This data describes a binding interaction between two proteins.

Sequence of protein 1:
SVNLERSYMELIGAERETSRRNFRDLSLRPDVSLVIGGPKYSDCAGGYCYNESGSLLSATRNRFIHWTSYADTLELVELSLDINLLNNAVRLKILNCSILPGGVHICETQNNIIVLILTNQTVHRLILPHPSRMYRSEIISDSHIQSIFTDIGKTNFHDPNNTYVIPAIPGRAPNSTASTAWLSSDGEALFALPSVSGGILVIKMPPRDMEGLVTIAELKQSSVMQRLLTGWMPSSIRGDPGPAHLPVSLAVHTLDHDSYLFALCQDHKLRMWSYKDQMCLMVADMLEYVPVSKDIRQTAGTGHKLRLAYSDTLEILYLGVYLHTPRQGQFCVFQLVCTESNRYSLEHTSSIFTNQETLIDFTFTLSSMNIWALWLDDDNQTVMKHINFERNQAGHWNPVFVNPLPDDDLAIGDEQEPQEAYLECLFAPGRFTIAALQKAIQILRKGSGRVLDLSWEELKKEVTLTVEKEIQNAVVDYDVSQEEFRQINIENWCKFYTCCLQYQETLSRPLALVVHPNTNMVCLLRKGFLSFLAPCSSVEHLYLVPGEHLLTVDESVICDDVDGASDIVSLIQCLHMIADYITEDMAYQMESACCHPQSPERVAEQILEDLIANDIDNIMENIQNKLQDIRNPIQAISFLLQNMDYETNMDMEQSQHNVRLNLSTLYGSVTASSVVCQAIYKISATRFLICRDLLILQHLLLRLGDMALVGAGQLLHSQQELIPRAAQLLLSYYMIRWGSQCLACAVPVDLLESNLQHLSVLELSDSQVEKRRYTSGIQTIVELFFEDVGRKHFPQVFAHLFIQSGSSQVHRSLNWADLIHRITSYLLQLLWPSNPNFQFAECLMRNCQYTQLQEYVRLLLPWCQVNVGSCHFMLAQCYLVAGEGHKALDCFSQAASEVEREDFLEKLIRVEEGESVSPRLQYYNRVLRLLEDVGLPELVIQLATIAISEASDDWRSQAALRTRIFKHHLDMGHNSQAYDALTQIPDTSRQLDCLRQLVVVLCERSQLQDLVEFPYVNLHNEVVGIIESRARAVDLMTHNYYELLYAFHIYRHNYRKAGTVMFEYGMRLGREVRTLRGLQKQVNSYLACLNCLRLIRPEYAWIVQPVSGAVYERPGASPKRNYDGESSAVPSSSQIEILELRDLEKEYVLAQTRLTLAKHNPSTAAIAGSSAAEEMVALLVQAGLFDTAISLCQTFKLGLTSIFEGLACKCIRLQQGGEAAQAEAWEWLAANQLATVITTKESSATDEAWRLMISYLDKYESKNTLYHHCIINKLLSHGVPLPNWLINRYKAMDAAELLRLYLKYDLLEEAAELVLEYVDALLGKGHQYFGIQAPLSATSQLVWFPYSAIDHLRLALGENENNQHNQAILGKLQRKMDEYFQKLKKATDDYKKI

Contacts between the two chains:
Residue Q136 in protein 1 interacts with residue P259 in protein 2 (closest heavy-atom distance 2.9 Å).
Residue K55 in protein 1 interacts with residue N331 in protein 2 (closest heavy-atom distance 3.3 Å).
Residue Q136 in protein 1 is in contact with residue A260 in protein 2 (closest heavy-atom distance 3.4 Å).
Residue L261 in protein 1 is in contact with residue G245 in protein 2 (closest heavy-atom distance 3.3 Å).
Residue D393 in protein 1 is in contact with residue D142 in protein 2 (closest heavy-atom distance 3.0 Å).
Residue T373 in protein 1 is in contact with residue D142 in protein 2 (closest heavy-atom distance 2.6 Å).
Residue E485 in protein 1 is in contact with residue P65 in protein 2 (closest heavy-atom distance 3.3 Å).
Residue R187 in protein 1 interacts with residue E262 in protein 2 (closest heavy-atom distance 3.2 Å).
Residue I458 in protein 1 interacts with residue A436 in protein 2 (closest heavy-atom distance 3.2 Å).
Residue A259 in protein 1 is in contact with residue R248 in protein 2 (closest heavy-atom distance 3.4 Å).
Residue T513 in protein 1 contacts residue D439 in protein 2 (closest heavy-atom distance 3.2 Å).
Residue R187 in protein 1 interacts with residue P259 in protein 2 (closest heavy-atom distance 3.2 Å).
Residue R187 in protein 1 interacts with residue V261 in protein 2 (closest heavy-atom distance 3.3 Å).
Residue Q281 in protein 1 is in contact with residue G247 in protein 2 (closest heavy-atom distance 3.3 Å).
Residue N507 in protein 1 contacts residue P65 in protein 2 (closest heavy-atom distance 3.1 Å).
Residue D87 in protein 1 contacts residue W349 in protein 2 (closest heavy-atom distance 3.4 Å).
Residue C514 in protein 1 is in contact with residue D439 in protein 2 (closest heavy-atom distance 3.1 Å).
Residue P249 in protein 1 contacts residue S251 in protein 2 (closest heavy-atom distance 3.4 Å).
Residue P189 in protein 1 interacts with residue E262 in protein 2 (closest heavy-atom distance 3.2 Å).
Residue P54 in protein 1 contacts residue T264 in protein 2 (closest heavy-atom distance 3.3 Å).
Residue Q517 in protein 1 contacts residue D96 in protein 2 (closest heavy-atom distance 3.2 Å).
Residue R524 in protein 1 interacts with residue Q388 in protein 2 (closest heavy-atom distance 3.1 Å).
Residue S42 in protein 1 contacts residue G352 in protein 2 (closest heavy-atom distance 3.3 Å).
Residue L110 in protein 1 is in contact with residue P351 in protein 2 (closest heavy-atom distance 3.4 Å).
Residue L420 in protein 1 contacts residue E97 in protein 2 (closest heavy-atom distance 3.3 Å).
Residue R524 in protein 1 contacts residue Q393 in protein 2 (closest heavy-atom distance 3.3 Å).
Residue K55 in protein 1 contacts residue R390 in protein 2 (closest heavy-atom distance 2.7 Å).
Residue P341 in protein 1 contacts residue E173 in protein 2 (closest heavy-atom distance 3.2 Å).
Residue L41 in protein 1 is in contact with residue N354 in protein 2 (closest heavy-atom distance 3.3 Å).
Residue L459 in protein 1 interacts with residue A436 in protein 2 (closest heavy-atom distance 3.4 Å).
Residue G53 in protein 1 contacts residue D281 in protein 2 (closest heavy-atom distance 2.9 Å).
Residue K108 in protein 1 interacts with residue D353 in protein 2 (closest heavy-atom distance 3.4 Å).
Residue D40 in protein 1 is in contact with residue N354 in protein 2 (closest heavy-atom distance 3.4 Å).
Residue N488 in protein 1 is in contact with residue P65 in protein 2 (closest heavy-atom distance 3.3 Å).
Residue Y518 in protein 1 interacts with residue E413 in protein 2 (closest heavy-atom distance 3.4 Å).
Residue S57 in protein 1 is in contact with residue F387 in protein 2 (closest heavy-atom distance 3.2 Å).
Residue R187 in protein 1 contacts residue A260 in protein 2 (closest heavy-atom distance 3.2 Å).
Residue N135 in protein 1 interacts with residue V261 in protein 2 (closest heavy-atom distance 3.3 Å).
Residue S250 in protein 1 is in contact with residue L253 in protein 2 (closest heavy-atom distance 3.3 Å).
Residue D392 in protein 1 contacts residue D142 in protein 2 (closest heavy-atom distance 2.9 Å).
Residue Q517 in protein 1 interacts with residue N440 in protein 2 (closest heavy-atom distance 2.5 Å).
Residue K55 in protein 1 interacts with residue N329 in protein 2 (closest heavy-atom distance 3.1 Å).
Residue D393 in protein 1 contacts residue E144 in protein 2 (closest heavy-atom distance 3.0 Å).
Residue P258 in protein 1 is in contact with residue R249 in protein 2 (closest heavy-atom distance 3.4 Å).
Residue P54 in protein 1 is in contact with residue V261 in protein 2 (closest heavy-atom distance 3.2 Å).
Residue Y56 in protein 1 contacts residue E262 in protein 2 (closest heavy-atom distance 2.9 Å).
Residue D393 in protein 1 contacts residue S143 in protein 2 (closest heavy-atom distance 3.4 Å).
Residue I458 in protein 1 interacts with residue G438 in protein 2 (closest heavy-atom distance 3.4 Å).
Residue E372 in protein 1 interacts with residue L140 in protein 2 (closest heavy-atom distance 3.4 Å).
Residue N190 in protein 1 interacts with residue E262 in protein 2 (closest heavy-atom distance 3.0 Å).
Residue D58 in protein 1 contacts residue Q388 in protein 2 (closest heavy-atom distance 3.3 Å).
Residue T513 in protein 1 contacts residue D96 in protein 2 (closest heavy-atom distance 3.2 Å).
Residue Q313 in protein 1 contacts residue R248 in protein 2 (closest heavy-atom distance 3.1 Å).
Residue T317 in protein 1 interacts with residue S197 in protein 2 (closest heavy-atom distance 3.3 Å).
Residue K510 in protein 1 contacts residue D439 in protein 2 (closest heavy-atom distance 3.1 Å).
Residue R106 in protein 1 interacts with residue N354 in protein 2 (closest heavy-atom distance 2.8 Å).
Residue A183 in protein 1 is in contact with residue P259 in protein 2 (closest heavy-atom distance 3.3 Å).
Residue I458 in protein 1 interacts with residue E435 in protein 2 (closest heavy-atom distance 3.3 Å).
Residue N395 in protein 1 interacts with residue Q393 in protein 2 (closest heavy-atom distance 3.0 Å).
Residue D394 in protein 1 interacts with residue N114 in protein 2 (closest heavy-atom distance 3.2 Å).

Sequence of protein 2:
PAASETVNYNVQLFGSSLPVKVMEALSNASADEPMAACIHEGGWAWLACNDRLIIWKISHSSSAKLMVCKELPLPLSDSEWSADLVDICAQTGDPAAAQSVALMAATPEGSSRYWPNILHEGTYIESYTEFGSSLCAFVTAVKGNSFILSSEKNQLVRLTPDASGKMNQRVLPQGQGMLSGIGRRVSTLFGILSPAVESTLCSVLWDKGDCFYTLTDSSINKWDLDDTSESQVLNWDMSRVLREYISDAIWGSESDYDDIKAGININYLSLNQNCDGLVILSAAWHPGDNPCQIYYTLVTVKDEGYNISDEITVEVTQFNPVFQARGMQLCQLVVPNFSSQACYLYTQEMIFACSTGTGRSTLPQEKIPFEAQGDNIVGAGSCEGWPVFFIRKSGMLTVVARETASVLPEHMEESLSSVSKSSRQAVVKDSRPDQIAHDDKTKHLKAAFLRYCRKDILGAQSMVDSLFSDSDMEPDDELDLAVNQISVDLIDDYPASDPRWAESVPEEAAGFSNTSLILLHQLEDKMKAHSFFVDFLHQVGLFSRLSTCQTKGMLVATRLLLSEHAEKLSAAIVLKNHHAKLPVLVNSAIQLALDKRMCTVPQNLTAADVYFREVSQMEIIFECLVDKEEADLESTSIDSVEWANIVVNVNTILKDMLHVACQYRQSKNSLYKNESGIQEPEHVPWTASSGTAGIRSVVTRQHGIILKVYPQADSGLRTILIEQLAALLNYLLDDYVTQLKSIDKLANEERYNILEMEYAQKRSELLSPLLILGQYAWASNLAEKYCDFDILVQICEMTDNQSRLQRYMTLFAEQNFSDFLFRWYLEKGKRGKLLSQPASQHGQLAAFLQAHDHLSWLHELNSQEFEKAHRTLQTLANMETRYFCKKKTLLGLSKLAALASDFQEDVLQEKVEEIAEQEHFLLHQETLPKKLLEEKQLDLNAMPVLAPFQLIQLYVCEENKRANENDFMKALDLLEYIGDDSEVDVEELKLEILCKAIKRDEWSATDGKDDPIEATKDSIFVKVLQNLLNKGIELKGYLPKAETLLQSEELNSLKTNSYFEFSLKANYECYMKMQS